Sequence of chain A:
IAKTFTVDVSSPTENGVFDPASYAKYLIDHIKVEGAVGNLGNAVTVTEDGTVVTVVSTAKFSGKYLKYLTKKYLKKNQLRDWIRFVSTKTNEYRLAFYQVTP

Sequence of chain B:
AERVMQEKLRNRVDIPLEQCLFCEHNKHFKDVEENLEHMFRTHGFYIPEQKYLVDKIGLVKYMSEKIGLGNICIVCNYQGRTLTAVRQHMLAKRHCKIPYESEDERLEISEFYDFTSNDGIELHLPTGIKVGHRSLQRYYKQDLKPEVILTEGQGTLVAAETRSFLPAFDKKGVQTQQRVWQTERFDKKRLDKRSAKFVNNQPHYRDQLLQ

Interface contacts:
Residue I332 in chain B interacts with residue N25 in chain A (closest heavy-atom distance 3.0 Å).
Residue T207 in chain B is in contact with residue N49 in chain A (closest heavy-atom distance 3.3 Å).
Residue R206 in chain B interacts with residue N49 in chain A (closest heavy-atom distance 4.0 Å).
Residue K333 in chain B is in contact with residue Q109 in chain A (closest heavy-atom distance 3.0 Å).
Residue K262 in chain B interacts with residue H40 in chain A (closest heavy-atom distance 3.6 Å).
Residue G335 in chain B contacts residue Y108 in chain A (closest heavy-atom distance 4.1 Å).
Residue L326 in chain B contacts residue W92 in chain A (closest heavy-atom distance 3.3 Å).
Residue R337 in chain B interacts with residue D91 in chain A (closest heavy-atom distance 2.9 Å).
Residue Q340 in chain B is in contact with residue Y108 in chain A (closest heavy-atom distance 3.0 Å).
Residue K333 in chain B contacts residue V110 in chain A (closest heavy-atom distance 4.0 Å).
Residue P213 in chain B interacts with residue K35 in chain A (closest heavy-atom distance 3.9 Å).
Residue T330 in chain B is in contact with residue E24 in chain A (closest heavy-atom distance 4.1 Å).
Residue H336 in chain B is in contact with residue W92 in chain A (closest heavy-atom distance 3.7 Å).
Residue L328 in chain B contacts residue N25 in chain A (closest heavy-atom distance 3.2 Å).
Residue F205 in chain B is in contact with residue L50 in chain A (closest heavy-atom distance 4.2 Å).
Residue Y343 in chain B is in contact with residue Q109 in chain A (closest heavy-atom distance 3.2 Å).
Residue T330 in chain B is in contact with residue N25 in chain A (closest heavy-atom distance 3.5 Å).
Residue G331 in chain B interacts with residue T111 in chain A (closest heavy-atom distance 3.5 Å).
Residue T207 in chain B is in contact with residue G48 in chain A (closest heavy-atom distance 4.0 Å).
Residue V334 in chain B is in contact with residue W92 in chain A (closest heavy-atom distance 3.9 Å).
Residue R206 in chain B contacts residue G51 in chain A (closest heavy-atom distance 4.0 Å).
Residue Y343 in chain B contacts residue Y108 in chain A (closest heavy-atom distance 4.0 Å).
Residue Y211 in chain B interacts with residue K35 in chain A (closest heavy-atom distance 3.9 Å).
Residue H336 in chain B is in contact with residue D91 in chain A (closest heavy-atom distance 3.2 Å).
Residue P329 in chain B contacts residue G26 in chain A (closest heavy-atom distance 3.8 Å).
Residue L328 in chain B interacts with residue F107 in chain A (closest heavy-atom distance 4.0 Å).
Residue P329 in chain B is in contact with residue N25 in chain A (closest heavy-atom distance 2.9 Å).
Residue G209 in chain B is in contact with residue D39 in chain A (closest heavy-atom distance 4.3 Å).
Residue F205 in chain B interacts with residue G48 in chain A (closest heavy-atom distance 4.3 Å).
Residue F205 in chain B contacts residue N52 in chain A (closest heavy-atom distance 4.3 Å).
Residue E266 in chain B interacts with residue K86 in chain A (closest heavy-atom distance 3.3 Å).
Residue R259 in chain B contacts residue V47 in chain A (closest heavy-atom distance 3.0 Å).
Residue G209 in chain B is in contact with residue G48 in chain A (closest heavy-atom distance 2.8 Å).
Residue G331 in chain B contacts residue P112 in chain A (closest heavy-atom distance 2.9 Å).
Residue G335 in chain B interacts with residue Q109 in chain A (closest heavy-atom distance 3.3 Å).
Residue R206 in chain B contacts residue G48 in chain A (closest heavy-atom distance 4.3 Å).
Residue K262 in chain B interacts with residue D39 in chain A (closest heavy-atom distance 3.5 Å).
Residue I263 in chain B is in contact with residue K35 in chain A (closest heavy-atom distance 4.0 Å).
Residue R337 in chain B interacts with residue K85 in chain A (closest heavy-atom distance 3.9 Å).
Residue R206 in chain B interacts with residue L50 in chain A (closest heavy-atom distance 2.6 Å).
Residue K333 in chain B is in contact with residue T111 in chain A (closest heavy-atom distance 3.0 Å).
Residue G335 in chain B is in contact with residue W92 in chain A (closest heavy-atom distance 3.5 Å).
Residue V334 in chain B contacts residue Q109 in chain A (closest heavy-atom distance 3.0 Å).
Residue R337 in chain B contacts residue R90 in chain A (closest heavy-atom distance 2.7 Å).
Residue H208 in chain B interacts with residue G48 in chain A (closest heavy-atom distance 2.8 Å).
Residue E325 in chain B interacts with residue W92 in chain A (closest heavy-atom distance 3.9 Å).
Residue K262 in chain B interacts with residue V47 in chain A (closest heavy-atom distance 4.3 Å).
Residue Y265 in chain B contacts residue K35 in chain A (closest heavy-atom distance 3.7 Å).
Residue R259 in chain B is in contact with residue N49 in chain A (closest heavy-atom distance 3.2 Å).
Residue I324 in chain B contacts residue W92 in chain A (closest heavy-atom distance 4.3 Å).
Residue L328 in chain B is in contact with residue V27 in chain A (closest heavy-atom distance 3.9 Å).
Residue G335 in chain B interacts with residue D91 in chain A (closest heavy-atom distance 3.0 Å).
Residue R206 in chain B interacts with residue N52 in chain A (closest heavy-atom distance 3.0 Å).
Residue R337 in chain B interacts with residue Y108 in chain A (closest heavy-atom distance 3.8 Å).
Residue V334 in chain B is in contact with residue F107 in chain A (closest heavy-atom distance 3.3 Å).
Residue Y211 in chain B contacts residue I38 in chain A (closest heavy-atom distance 3.2 Å).
Residue N321 in chain B contacts residue W92 in chain A (closest heavy-atom distance 4.0 Å).
Residue R259 in chain B contacts residue A46 in chain A (closest heavy-atom distance 3.0 Å).
Residue F205 in chain B contacts residue I38 in chain A (closest heavy-atom distance 4.2 Å).
Residue I332 in chain B is in contact with residue T111 in chain A (closest heavy-atom distance 3.1 Å).

This data describes a binding interaction between two proteins.